This data describes a binding interaction between two proteins.

Interface contacts:
Residue T173 in the second protein is in contact with residue T173 in the first protein (closest heavy-atom distance 4.9 Å).

Sequence of the first protein:
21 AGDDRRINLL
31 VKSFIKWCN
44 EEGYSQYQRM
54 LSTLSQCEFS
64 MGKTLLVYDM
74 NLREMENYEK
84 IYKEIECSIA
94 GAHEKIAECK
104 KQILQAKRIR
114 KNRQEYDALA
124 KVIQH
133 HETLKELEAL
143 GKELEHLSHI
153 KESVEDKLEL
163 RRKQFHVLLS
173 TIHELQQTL

Sequence of the second protein:
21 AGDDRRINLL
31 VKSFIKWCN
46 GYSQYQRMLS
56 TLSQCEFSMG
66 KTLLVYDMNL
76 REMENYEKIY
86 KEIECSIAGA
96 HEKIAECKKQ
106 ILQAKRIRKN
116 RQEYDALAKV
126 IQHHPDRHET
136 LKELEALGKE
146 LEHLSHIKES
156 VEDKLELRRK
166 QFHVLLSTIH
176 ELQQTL